Residue-level contacts at the interface:
Residue E11 in protein 1 interacts with residue K66 in protein 2 (closest heavy-atom distance 3.6 Å).
Residue L18 in protein 1 interacts with residue F48 in protein 2 (closest heavy-atom distance 4.9 Å).
Residue V24 in protein 1 contacts residue R4 in protein 2 (closest heavy-atom distance 3.7 Å).
Residue G25 in protein 1 contacts residue M1 in protein 2 (closest heavy-atom distance 4.0 Å).
Residue Q58 in protein 1 interacts with residue F51 in protein 2 (closest heavy-atom distance 3.7 Å).
Residue D56 in protein 1 contacts residue V53 in protein 2 (closest heavy-atom distance 3.2 Å).
Residue E11 in protein 1 is in contact with residue F48 in protein 2 (closest heavy-atom distance 4.9 Å).
Residue Q58 in protein 1 interacts with residue V53 in protein 2 (closest heavy-atom distance 4.0 Å).
Residue G23 in protein 1 contacts residue V21 in protein 2 (closest heavy-atom distance 3.5 Å).
Residue G23 in protein 1 contacts residue L5 in protein 2 (closest heavy-atom distance 3.7 Å).
Residue L59 in protein 1 contacts residue M1 in protein 2 (closest heavy-atom distance 4.5 Å).
Residue L60 in protein 1 contacts residue M1 in protein 2 (closest heavy-atom distance 4.0 Å).
Residue Y26 in protein 1 interacts with residue I2 in protein 2 (closest heavy-atom distance 4.4 Å).
Residue V24 in protein 1 contacts residue V21 in protein 2 (closest heavy-atom distance 3.8 Å).
Residue D56 in protein 1 contacts residue R54 in protein 2 (closest heavy-atom distance 4.9 Å).
Residue Q58 in protein 1 contacts residue Q58 in protein 2 (closest heavy-atom distance 3.3 Å).
Residue G22 in protein 1 is in contact with residue V21 in protein 2 (closest heavy-atom distance 4.8 Å).
Residue E20 in protein 1 is in contact with residue R6 in protein 2 (closest heavy-atom distance 2.9 Å).
Residue L18 in protein 1 interacts with residue R4 in protein 2 (closest heavy-atom distance 4.0 Å).
Residue V24 in protein 1 interacts with residue I2 in protein 2 (closest heavy-atom distance 4.3 Å).
Residue G23 in protein 1 is in contact with residue R4 in protein 2 (closest heavy-atom distance 3.7 Å).
Residue G22 in protein 1 is in contact with residue R6 in protein 2 (closest heavy-atom distance 3.9 Å).
Residue F51 in protein 1 contacts residue M1 in protein 2 (closest heavy-atom distance 3.4 Å).
Residue G25 in protein 1 contacts residue L5 in protein 2 (closest heavy-atom distance 4.7 Å).
Residue E27 in protein 1 is in contact with residue I2 in protein 2 (closest heavy-atom distance 4.7 Å).
Residue E55 in protein 1 interacts with residue R54 in protein 2 (closest heavy-atom distance 3.5 Å).
Residue I2 in protein 1 is in contact with residue M1 in protein 2 (closest heavy-atom distance 4.5 Å).
Residue E27 in protein 1 interacts with residue M1 in protein 2 (closest heavy-atom distance 2.7 Å).
Residue E55 in protein 1 is in contact with residue E55 in protein 2 (closest heavy-atom distance 3.1 Å).
Residue Y26 in protein 1 contacts residue M1 in protein 2 (closest heavy-atom distance 3.4 Å).
Residue G25 in protein 1 interacts with residue I2 in protein 2 (closest heavy-atom distance 3.5 Å).
Residue V24 in protein 1 contacts residue Y26 in protein 2 (closest heavy-atom distance 4.1 Å).
Residue L18 in protein 1 is in contact with residue G3 in protein 2 (closest heavy-atom distance 4.1 Å).
Residue Y26 in protein 1 interacts with residue G3 in protein 2 (closest heavy-atom distance 4.5 Å).
Residue E27 in protein 1 interacts with residue T49 in protein 2 (closest heavy-atom distance 4.9 Å).
Residue G23 in protein 1 interacts with residue R6 in protein 2 (closest heavy-atom distance 3.1 Å).
Residue A57 in protein 1 contacts residue V53 in protein 2 (closest heavy-atom distance 4.1 Å).
Residue E27 in protein 1 is in contact with residue K73 in protein 2 (closest heavy-atom distance 4.9 Å).
Residue I10 in protein 1 contacts residue R4 in protein 2 (closest heavy-atom distance 3.6 Å).
Residue V24 in protein 1 interacts with residue L5 in protein 2 (closest heavy-atom distance 4.3 Å).
Residue E20 in protein 1 contacts residue R4 in protein 2 (closest heavy-atom distance 2.8 Å).
Residue G25 in protein 1 interacts with residue G3 in protein 2 (closest heavy-atom distance 2.7 Å).
Residue E27 in protein 1 contacts residue R69 in protein 2 (closest heavy-atom distance 3.6 Å).
Residue Q58 in protein 1 is in contact with residue M1 in protein 2 (closest heavy-atom distance 3.3 Å).
Residue R54 in protein 1 contacts residue V53 in protein 2 (closest heavy-atom distance 4.3 Å).
Residue G25 in protein 1 contacts residue R4 in protein 2 (closest heavy-atom distance 2.6 Å).
Residue E27 in protein 1 contacts residue G3 in protein 2 (closest heavy-atom distance 3.7 Å).
Residue E55 in protein 1 contacts residue V53 in protein 2 (closest heavy-atom distance 3.4 Å).

The following describes two proteins that form a bound complex.

Sequence of protein 1:
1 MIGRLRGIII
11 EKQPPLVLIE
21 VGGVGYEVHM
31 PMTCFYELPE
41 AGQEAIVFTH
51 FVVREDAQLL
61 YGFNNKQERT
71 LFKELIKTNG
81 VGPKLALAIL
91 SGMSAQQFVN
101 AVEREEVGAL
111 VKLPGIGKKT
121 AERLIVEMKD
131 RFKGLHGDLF

Sequence of protein 2:
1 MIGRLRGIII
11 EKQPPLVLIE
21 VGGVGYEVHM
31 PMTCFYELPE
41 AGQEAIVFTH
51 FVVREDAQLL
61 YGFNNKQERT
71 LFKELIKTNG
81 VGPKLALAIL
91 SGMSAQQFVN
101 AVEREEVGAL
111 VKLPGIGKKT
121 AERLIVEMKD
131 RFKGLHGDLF